Sequence of the first protein:
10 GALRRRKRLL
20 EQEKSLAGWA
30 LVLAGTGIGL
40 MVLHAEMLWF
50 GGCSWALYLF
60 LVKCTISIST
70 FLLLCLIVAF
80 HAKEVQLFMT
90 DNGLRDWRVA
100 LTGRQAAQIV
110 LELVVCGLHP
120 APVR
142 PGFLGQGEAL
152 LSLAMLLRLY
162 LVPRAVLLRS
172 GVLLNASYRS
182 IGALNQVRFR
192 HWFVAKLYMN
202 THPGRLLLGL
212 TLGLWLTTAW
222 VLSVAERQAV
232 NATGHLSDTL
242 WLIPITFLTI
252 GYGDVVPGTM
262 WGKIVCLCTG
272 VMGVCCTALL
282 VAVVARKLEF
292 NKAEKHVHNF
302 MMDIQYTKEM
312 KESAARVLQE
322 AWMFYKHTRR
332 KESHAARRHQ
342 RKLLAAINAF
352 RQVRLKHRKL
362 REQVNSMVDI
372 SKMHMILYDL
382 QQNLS

Sequence of the second protein:
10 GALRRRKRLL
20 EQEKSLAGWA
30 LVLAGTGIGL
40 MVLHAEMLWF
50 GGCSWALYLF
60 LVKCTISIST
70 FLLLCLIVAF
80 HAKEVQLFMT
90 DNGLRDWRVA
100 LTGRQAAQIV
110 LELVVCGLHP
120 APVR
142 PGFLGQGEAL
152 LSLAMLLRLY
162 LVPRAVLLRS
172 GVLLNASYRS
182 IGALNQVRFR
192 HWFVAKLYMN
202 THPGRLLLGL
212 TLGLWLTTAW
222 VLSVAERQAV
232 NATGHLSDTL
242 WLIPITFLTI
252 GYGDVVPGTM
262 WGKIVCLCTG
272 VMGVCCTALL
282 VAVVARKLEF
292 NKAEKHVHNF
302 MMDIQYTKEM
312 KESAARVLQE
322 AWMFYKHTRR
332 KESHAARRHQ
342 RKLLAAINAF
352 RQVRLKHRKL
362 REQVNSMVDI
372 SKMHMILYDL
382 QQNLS

This data describes a binding interaction between two proteins.

Interface contacts:
Residue F301 in the first protein is in contact with residue S178 in the second protein (closest heavy-atom distance 3.6 Å).
Residue Y253 in the first protein is in contact with residue V257 in the second protein (closest heavy-atom distance 4.1 Å).
Residue Y253 in the first protein contacts residue L243 in the second protein (closest heavy-atom distance 3.9 Å).
Residue Y253 in the first protein is in contact with residue G254 in the second protein (closest heavy-atom distance 4.0 Å).
Residue G252 in the first protein interacts with residue G252 in the second protein (closest heavy-atom distance 3.2 Å).
Residue M302 in the first protein interacts with residue L198 in the second protein (closest heavy-atom distance 4.2 Å).
Residue I251 in the first protein is in contact with residue I251 in the second protein (closest heavy-atom distance 3.2 Å).
Residue T250 in the first protein contacts residue T250 in the second protein (closest heavy-atom distance 3.4 Å).
Residue L249 in the first protein contacts residue V275 in the second protein (closest heavy-atom distance 3.9 Å).
Residue Y253 in the first protein is in contact with residue G252 in the second protein (closest heavy-atom distance 4.1 Å).
Residue L249 in the first protein is in contact with residue V272 in the second protein (closest heavy-atom distance 4.2 Å).
Residue A286 in the first protein interacts with residue A283 in the second protein (closest heavy-atom distance 3.9 Å).
Residue Y253 in the first protein interacts with residue T247 in the second protein (closest heavy-atom distance 2.3 Å).
Residue F291 in the first protein interacts with residue F194 in the second protein (closest heavy-atom distance 3.8 Å).
Residue V298 in the first protein interacts with residue I182 in the second protein (closest heavy-atom distance 3.8 Å).
Residue K288 in the first protein contacts residue K197 in the second protein (closest heavy-atom distance 3.4 Å).
Residue T278 in the first protein interacts with residue V275 in the second protein (closest heavy-atom distance 4.1 Å).
Residue L281 in the first protein interacts with residue A279 in the second protein (closest heavy-atom distance 4.2 Å).
Residue V298 in the first protein interacts with residue F194 in the second protein (closest heavy-atom distance 3.6 Å).
Residue Y253 in the first protein interacts with residue Y253 in the second protein (closest heavy-atom distance 3.3 Å).
Residue V298 in the first protein interacts with residue G183 in the second protein (closest heavy-atom distance 4.4 Å).
Residue L289 in the first protein contacts residue N201 in the second protein (closest heavy-atom distance 3.7 Å).
Residue L289 in the first protein contacts residue K197 in the second protein (closest heavy-atom distance 4.0 Å).
Residue P245 in the first protein is in contact with residue L268 in the second protein (closest heavy-atom distance 3.7 Å).
Residue E295 in the first protein interacts with residue F194 in the second protein (closest heavy-atom distance 3.7 Å).
Residue F291 in the first protein interacts with residue K197 in the second protein (closest heavy-atom distance 4.1 Å).
Residue I251 in the first protein is in contact with residue G271 in the second protein (closest heavy-atom distance 4.4 Å).
Residue V282 in the first protein is in contact with residue A279 in the second protein (closest heavy-atom distance 3.8 Å).
Residue L281 in the first protein interacts with residue C276 in the second protein (closest heavy-atom distance 4.3 Å).
Residue L289 in the first protein interacts with residue A283 in the second protein (closest heavy-atom distance 4.0 Å).
Residue W242 in the first protein is in contact with residue C267 in the second protein (closest heavy-atom distance 4.2 Å).
Residue A294 in the first protein interacts with residue N186 in the second protein (closest heavy-atom distance 3.8 Å).
Residue F291 in the first protein is in contact with residue N201 in the second protein (closest heavy-atom distance 3.2 Å).
Residue V285 in the first protein is in contact with residue L280 in the second protein (closest heavy-atom distance 3.8 Å).
Residue L289 in the first protein interacts with residue M200 in the second protein (closest heavy-atom distance 3.7 Å).
Residue H299 in the first protein contacts residue L198 in the second protein (closest heavy-atom distance 3.5 Å).
Residue E290 in the first protein is in contact with residue K197 in the second protein (closest heavy-atom distance 3.6 Å).
Residue Y253 in the first protein is in contact with residue C267 in the second protein (closest heavy-atom distance 4.2 Å).
Residue I251 in the first protein contacts residue T247 in the second protein (closest heavy-atom distance 3.8 Å).
Residue V298 in the first protein is in contact with residue N186 in the second protein (closest heavy-atom distance 4.4 Å).
Residue M303 in the first protein contacts residue T202 in the second protein (closest heavy-atom distance 4.3 Å).
Residue L289 in the first protein contacts residue L280 in the second protein (closest heavy-atom distance 3.8 Å).
Residue W242 in the first protein is in contact with residue L268 in the second protein (closest heavy-atom distance 3.9 Å).
Residue Y253 in the first protein interacts with residue V256 in the second protein (closest heavy-atom distance 4.4 Å).
Residue V285 in the first protein contacts residue A279 in the second protein (closest heavy-atom distance 3.9 Å).
Residue D255 in the first protein contacts residue V257 in the second protein (closest heavy-atom distance 3.9 Å).
Residue L281 in the first protein interacts with residue V275 in the second protein (closest heavy-atom distance 3.9 Å).
Residue I251 in the first protein is in contact with residue T250 in the second protein (closest heavy-atom distance 4.2 Å).
Residue V282 in the first protein interacts with residue V282 in the second protein (closest heavy-atom distance 3.8 Å).
Residue E295 in the first protein contacts residue K197 in the second protein (closest heavy-atom distance 3.5 Å).
Residue W242 in the first protein contacts residue K264 in the second protein (closest heavy-atom distance 3.5 Å).
Residue I246 in the first protein is in contact with residue L268 in the second protein (closest heavy-atom distance 3.9 Å).
Residue M302 in the first protein contacts residue V173 in the second protein (closest heavy-atom distance 3.9 Å).
Residue M302 in the first protein interacts with residue F194 in the second protein (closest heavy-atom distance 4.3 Å).
Residue W242 in the first protein interacts with residue P258 in the second protein (closest heavy-atom distance 3.7 Å).
Residue L249 in the first protein interacts with residue G271 in the second protein (closest heavy-atom distance 4.1 Å).
Residue L381 in the first protein contacts residue Q382 in the second protein (closest heavy-atom distance 4.3 Å).
Residue I251 in the first protein interacts with residue G252 in the second protein (closest heavy-atom distance 3.8 Å).
Residue H299 in the first protein contacts residue F194 in the second protein (closest heavy-atom distance 4.4 Å).
Residue L249 in the first protein contacts residue T250 in the second protein (closest heavy-atom distance 3.7 Å).